Sequence of the second protein:
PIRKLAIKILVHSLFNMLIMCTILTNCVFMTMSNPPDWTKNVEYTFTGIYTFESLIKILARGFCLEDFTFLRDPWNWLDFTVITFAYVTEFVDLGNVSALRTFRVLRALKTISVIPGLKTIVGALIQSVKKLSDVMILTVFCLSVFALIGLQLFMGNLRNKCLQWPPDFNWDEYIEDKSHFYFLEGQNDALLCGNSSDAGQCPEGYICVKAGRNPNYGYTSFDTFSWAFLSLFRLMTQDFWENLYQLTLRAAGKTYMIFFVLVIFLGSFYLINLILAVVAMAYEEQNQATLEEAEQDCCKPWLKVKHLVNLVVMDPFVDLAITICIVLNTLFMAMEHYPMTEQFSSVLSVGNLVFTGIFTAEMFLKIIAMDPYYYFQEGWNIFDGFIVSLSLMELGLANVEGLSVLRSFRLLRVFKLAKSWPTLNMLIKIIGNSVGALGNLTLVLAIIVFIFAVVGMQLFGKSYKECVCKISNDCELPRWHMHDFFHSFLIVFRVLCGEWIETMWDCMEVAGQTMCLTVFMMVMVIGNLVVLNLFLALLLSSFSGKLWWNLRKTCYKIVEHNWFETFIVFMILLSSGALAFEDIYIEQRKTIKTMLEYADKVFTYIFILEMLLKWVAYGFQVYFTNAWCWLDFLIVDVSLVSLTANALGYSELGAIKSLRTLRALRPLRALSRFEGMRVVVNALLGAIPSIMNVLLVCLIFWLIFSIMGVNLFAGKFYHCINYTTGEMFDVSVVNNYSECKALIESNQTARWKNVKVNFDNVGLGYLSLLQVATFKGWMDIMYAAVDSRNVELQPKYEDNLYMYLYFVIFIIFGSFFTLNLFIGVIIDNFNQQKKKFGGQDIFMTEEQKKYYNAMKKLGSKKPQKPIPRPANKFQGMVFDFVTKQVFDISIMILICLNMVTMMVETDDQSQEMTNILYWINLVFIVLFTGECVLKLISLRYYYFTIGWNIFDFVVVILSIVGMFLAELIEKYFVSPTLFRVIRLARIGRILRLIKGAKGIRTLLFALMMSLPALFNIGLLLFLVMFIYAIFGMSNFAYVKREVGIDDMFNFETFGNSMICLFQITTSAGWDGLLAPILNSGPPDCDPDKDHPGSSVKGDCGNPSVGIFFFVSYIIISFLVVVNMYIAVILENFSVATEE

Sequence of the first protein:
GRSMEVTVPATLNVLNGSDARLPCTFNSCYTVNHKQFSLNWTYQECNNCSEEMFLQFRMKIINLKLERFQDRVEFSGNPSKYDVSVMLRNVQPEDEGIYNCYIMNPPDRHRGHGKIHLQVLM

This data describes a binding interaction between two proteins.

Residue-level contacts at the interface:
Residue C953 in the second protein interacts with residue C29 in the first protein (closest heavy-atom distance 2.1 Å).
Residue E952 in the second protein contacts residue Y30 in the first protein (closest heavy-atom distance 3.0 Å).
Residue E952 in the second protein is in contact with residue H110 in the first protein (closest heavy-atom distance 4.5 Å).
Residue K951 in the second protein contacts residue H110 in the first protein (closest heavy-atom distance 4.0 Å).
Residue V954 in the second protein interacts with residue R109 in the first protein (closest heavy-atom distance 4.3 Å).
Residue K956 in the second protein interacts with residue C29 in the first protein (closest heavy-atom distance 3.8 Å).
Residue C961 in the second protein interacts with residue P107 in the first protein (closest heavy-atom distance 3.9 Å).
Residue D960 in the second protein interacts with residue R109 in the first protein (closest heavy-atom distance 2.7 Å).
Residue K951 in the second protein interacts with residue R2 in the first protein (closest heavy-atom distance 4.3 Å).
Residue H969 in the second protein is in contact with residue R2 in the first protein (closest heavy-atom distance 3.2 Å).
Residue V996 in the second protein contacts residue C29 in the first protein (closest heavy-atom distance 4.8 Å).
Residue C955 in the second protein interacts with residue R109 in the first protein (closest heavy-atom distance 4.5 Å).
Residue K948 in the second protein interacts with residue G1 in the first protein (closest heavy-atom distance 3.2 Å).
Residue K951 in the second protein interacts with residue G1 in the first protein (closest heavy-atom distance 3.8 Å).
Residue N193 in the second protein is in contact with residue R2 in the first protein (closest heavy-atom distance 4.6 Å).
Residue C953 in the second protein interacts with residue Y30 in the first protein (closest heavy-atom distance 3.4 Å).
Residue C955 in the second protein contacts residue P107 in the first protein (closest heavy-atom distance 2.9 Å).
Residue E952 in the second protein contacts residue G1 in the first protein (closest heavy-atom distance 3.5 Å).
Residue C955 in the second protein is in contact with residue D108 in the first protein (closest heavy-atom distance 4.6 Å).
Residue E952 in the second protein contacts residue C29 in the first protein (closest heavy-atom distance 3.9 Å).
Residue E952 in the second protein interacts with residue D108 in the first protein (closest heavy-atom distance 4.3 Å).
Residue C961 in the second protein is in contact with residue R109 in the first protein (closest heavy-atom distance 2.3 Å).
Residue K956 in the second protein is in contact with residue Y30 in the first protein (closest heavy-atom distance 4.1 Å).
Residue E962 in the second protein interacts with residue R109 in the first protein (closest heavy-atom distance 4.5 Å).
Residue V954 in the second protein contacts residue Y30 in the first protein (closest heavy-atom distance 3.3 Å).
Residue K951 in the second protein is in contact with residue Y30 in the first protein (closest heavy-atom distance 4.8 Å).
Residue C955 in the second protein contacts residue Y30 in the first protein (closest heavy-atom distance 3.8 Å).